Sequence of chain B:
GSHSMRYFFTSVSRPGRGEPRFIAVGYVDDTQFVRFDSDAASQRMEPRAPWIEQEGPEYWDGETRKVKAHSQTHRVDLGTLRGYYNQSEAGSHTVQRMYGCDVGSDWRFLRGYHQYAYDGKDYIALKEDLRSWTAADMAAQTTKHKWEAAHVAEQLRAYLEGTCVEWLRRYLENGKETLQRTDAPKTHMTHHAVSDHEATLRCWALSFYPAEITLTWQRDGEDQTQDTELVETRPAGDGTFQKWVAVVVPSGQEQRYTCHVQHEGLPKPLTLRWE

Interface contacts:
Residue Q155 in chain B contacts residue G6 in chain A (closest heavy-atom distance 3.3 Å).
Residue W167 in chain B interacts with residue K1 in chain A (closest heavy-atom distance 3.5 Å).
Residue Y7 in chain B interacts with residue L2 in chain A (closest heavy-atom distance 3.3 Å).
Residue V152 in chain B contacts residue N8 in chain A (closest heavy-atom distance 3.8 Å).
Residue T73 in chain B is in contact with residue I7 in chain A (closest heavy-atom distance 4.1 Å).
Residue V76 in chain B interacts with residue A9 in chain A (closest heavy-atom distance 4.7 Å).
Residue L156 in chain B interacts with residue I7 in chain A (closest heavy-atom distance 4.6 Å).
Residue F33 in chain B is in contact with residue K1 in chain A (closest heavy-atom distance 4.7 Å).
Residue T142 in chain B contacts residue V10 in chain A (closest heavy-atom distance 5.0 Å).
Residue L156 in chain B contacts residue G6 in chain A (closest heavy-atom distance 3.8 Å).
Residue E63 in chain B interacts with residue L2 in chain A (closest heavy-atom distance 2.9 Å).
Residue Y159 in chain B contacts residue A4 in chain A (closest heavy-atom distance 5.0 Å).
Residue Y159 in chain B is in contact with residue V3 in chain A (closest heavy-atom distance 3.6 Å).
Residue T143 in chain B contacts residue A9 in chain A (closest heavy-atom distance 4.9 Å).
Residue Y123 in chain B interacts with residue V10 in chain A (closest heavy-atom distance 4.3 Å).
Residue Y159 in chain B contacts residue L2 in chain A (closest heavy-atom distance 3.7 Å).
Residue K66 in chain B interacts with residue K1 in chain A (closest heavy-atom distance 4.1 Å).
Residue T73 in chain B is in contact with residue A9 in chain A (closest heavy-atom distance 3.8 Å).
Residue Y59 in chain B is in contact with residue K1 in chain A (closest heavy-atom distance 4.0 Å).
Residue W147 in chain B interacts with residue N8 in chain A (closest heavy-atom distance 3.4 Å).
Residue R97 in chain B contacts residue N8 in chain A (closest heavy-atom distance 4.4 Å).
Residue K66 in chain B is in contact with residue V3 in chain A (closest heavy-atom distance 3.7 Å).
Residue Y84 in chain B contacts residue V10 in chain A (closest heavy-atom distance 2.9 Å).
Residue H70 in chain B contacts residue I7 in chain A (closest heavy-atom distance 3.5 Å).
Residue M5 in chain B interacts with residue K1 in chain A (closest heavy-atom distance 3.9 Å).
Residue W147 in chain B contacts residue A9 in chain A (closest heavy-atom distance 3.0 Å).
Residue D77 in chain B interacts with residue A9 in chain A (closest heavy-atom distance 3.3 Å).
Residue K146 in chain B interacts with residue V10 in chain A (closest heavy-atom distance 2.9 Å).
Residue V152 in chain B contacts residue G6 in chain A (closest heavy-atom distance 3.3 Å).
Residue H114 in chain B contacts residue I7 in chain A (closest heavy-atom distance 4.1 Å).
Residue Q155 in chain B is in contact with residue L5 in chain A (closest heavy-atom distance 3.7 Å).
Residue H70 in chain B interacts with residue L2 in chain A (closest heavy-atom distance 4.3 Å).
Residue M45 in chain B contacts residue L2 in chain A (closest heavy-atom distance 3.1 Å).
Residue R97 in chain B contacts residue I7 in chain A (closest heavy-atom distance 3.6 Å).
Residue Y7 in chain B contacts residue K1 in chain A (closest heavy-atom distance 3.0 Å).
Residue W147 in chain B is in contact with residue V10 in chain A (closest heavy-atom distance 4.1 Å).
Residue T163 in chain B is in contact with residue K1 in chain A (closest heavy-atom distance 4.1 Å).
Residue D77 in chain B contacts residue V10 in chain A (closest heavy-atom distance 2.9 Å).
Residue L156 in chain B contacts residue V3 in chain A (closest heavy-atom distance 4.0 Å).
Residue L81 in chain B contacts residue V10 in chain A (closest heavy-atom distance 3.9 Å).
Residue Y99 in chain B is in contact with residue L2 in chain A (closest heavy-atom distance 3.2 Å).
Residue Y116 in chain B is in contact with residue V10 in chain A (closest heavy-atom distance 3.6 Å).
Residue T73 in chain B contacts residue N8 in chain A (closest heavy-atom distance 3.8 Å).
Residue H70 in chain B is in contact with residue V3 in chain A (closest heavy-atom distance 3.3 Å).
Residue T80 in chain B contacts residue V10 in chain A (closest heavy-atom distance 3.7 Å).
Residue Y99 in chain B is in contact with residue I7 in chain A (closest heavy-atom distance 3.9 Å).
Residue Y99 in chain B contacts residue V3 in chain A (closest heavy-atom distance 3.0 Å).
Residue E63 in chain B is in contact with residue K1 in chain A (closest heavy-atom distance 3.5 Å).
Residue F9 in chain B contacts residue L2 in chain A (closest heavy-atom distance 3.5 Å).
Residue A150 in chain B is in contact with residue N8 in chain A (closest heavy-atom distance 3.9 Å).
Residue K146 in chain B interacts with residue A9 in chain A (closest heavy-atom distance 4.2 Å).
Residue K66 in chain B contacts residue A4 in chain A (closest heavy-atom distance 3.8 Å).
Residue L156 in chain B contacts residue L5 in chain A (closest heavy-atom distance 4.5 Å).
Residue D77 in chain B interacts with residue N8 in chain A (closest heavy-atom distance 4.5 Å).
Residue V67 in chain B is in contact with residue L2 in chain A (closest heavy-atom distance 3.6 Å).
Residue Q155 in chain B is in contact with residue N8 in chain A (closest heavy-atom distance 4.4 Å).
Residue K66 in chain B is in contact with residue L2 in chain A (closest heavy-atom distance 3.0 Å).
Residue T143 in chain B interacts with residue V10 in chain A (closest heavy-atom distance 2.7 Å).
Residue Y159 in chain B is in contact with residue K1 in chain A (closest heavy-atom distance 2.6 Å).
Residue Y171 in chain B contacts residue K1 in chain A (closest heavy-atom distance 2.8 Å).

The following describes two proteins that form a bound complex.

Sequence of chain A:
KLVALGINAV